The following describes two proteins that form a bound complex.

Sequence of the second protein:
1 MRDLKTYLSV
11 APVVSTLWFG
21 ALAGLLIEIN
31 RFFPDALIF

Sequence of the first protein:
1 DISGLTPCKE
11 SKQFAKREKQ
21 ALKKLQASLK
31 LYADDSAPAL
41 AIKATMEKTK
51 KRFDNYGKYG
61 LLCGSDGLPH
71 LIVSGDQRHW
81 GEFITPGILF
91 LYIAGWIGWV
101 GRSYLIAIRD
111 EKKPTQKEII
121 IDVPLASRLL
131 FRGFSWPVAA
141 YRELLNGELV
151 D

Interface contacts:
Residue L61 in the first protein is in contact with residue L37 in the second protein (closest heavy-atom distance 4.3 Å).
Residue I120 in the first protein is in contact with residue T6 in the second protein (closest heavy-atom distance 3.4 Å).
Residue E118 in the first protein interacts with residue A11 in the second protein (closest heavy-atom distance 4.7 Å).
Residue Y56 in the first protein interacts with residue A36 in the second protein (closest heavy-atom distance 4.4 Å).
Residue I119 in the first protein contacts residue V10 in the second protein (closest heavy-atom distance 3.4 Å).
Residue K48 in the first protein interacts with residue D35 in the second protein (closest heavy-atom distance 3.4 Å).
Residue I120 in the first protein interacts with residue A11 in the second protein (closest heavy-atom distance 4.8 Å).
Residue P69 in the first protein interacts with residue L37 in the second protein (closest heavy-atom distance 4.1 Å).
Residue Y59 in the first protein interacts with residue I38 in the second protein (closest heavy-atom distance 3.6 Å).
Residue T85 in the first protein interacts with residue F39 in the second protein (closest heavy-atom distance 4.2 Å).
Residue I121 in the first protein is in contact with residue V14 in the second protein (closest heavy-atom distance 4.0 Å).
Residue I121 in the first protein interacts with residue A11 in the second protein (closest heavy-atom distance 4.9 Å).
Residue L71 in the first protein interacts with residue L37 in the second protein (closest heavy-atom distance 4.6 Å).
Residue I121 in the first protein is in contact with residue S9 in the second protein (closest heavy-atom distance 2.7 Å).
Residue I120 in the first protein contacts residue V10 in the second protein (closest heavy-atom distance 4.2 Å).
Residue R52 in the first protein is in contact with residue D35 in the second protein (closest heavy-atom distance 3.1 Å).
Residue V123 in the first protein contacts residue V14 in the second protein (closest heavy-atom distance 4.9 Å).
Residue I121 in the first protein is in contact with residue V10 in the second protein (closest heavy-atom distance 4.7 Å).
Residue G81 in the first protein is in contact with residue F39 in the second protein (closest heavy-atom distance 3.2 Å).
Residue I120 in the first protein contacts residue S9 in the second protein (closest heavy-atom distance 3.5 Å).
Residue I119 in the first protein interacts with residue S9 in the second protein (closest heavy-atom distance 4.4 Å).
Residue L130 in the first protein is in contact with residue W18 in the second protein (closest heavy-atom distance 4.4 Å).
Residue Y56 in the first protein is in contact with residue D35 in the second protein (closest heavy-atom distance 2.7 Å).
Residue L61 in the first protein interacts with residue I38 in the second protein (closest heavy-atom distance 3.6 Å).
Residue G81 in the first protein contacts residue L37 in the second protein (closest heavy-atom distance 4.7 Å).
Residue P86 in the first protein contacts residue F39 in the second protein (closest heavy-atom distance 4.4 Å).
Residue V123 in the first protein contacts residue S9 in the second protein (closest heavy-atom distance 3.5 Å).
Residue K48 in the first protein contacts residue P34 in the second protein (closest heavy-atom distance 4.1 Å).
Residue I119 in the first protein interacts with residue A11 in the second protein (closest heavy-atom distance 2.9 Å).
Residue Y56 in the first protein contacts residue L37 in the second protein (closest heavy-atom distance 3.6 Å).
Residue E82 in the first protein contacts residue I38 in the second protein (closest heavy-atom distance 4.1 Å).
Residue G81 in the first protein is in contact with residue I38 in the second protein (closest heavy-atom distance 3.2 Å).